Interface contacts:
Residue P234 in protein 1 interacts with residue F13 in protein 2 (closest heavy-atom distance 3.4 Å).
Residue K254 in protein 1 is in contact with residue G4 in protein 2 (closest heavy-atom distance 3.1 Å).
Residue G127 in protein 1 contacts residue G12 in protein 2 (closest heavy-atom distance 4.4 Å).
Residue A252 in protein 1 contacts residue C11 in protein 2 (closest heavy-atom distance 4.2 Å).
Residue I255 in protein 1 contacts residue G4 in protein 2 (closest heavy-atom distance 3.1 Å).
Residue P234 in protein 1 contacts residue L8 in protein 2 (closest heavy-atom distance 3.6 Å).
Residue H44 in protein 1 is in contact with residue T7 in protein 2 (closest heavy-atom distance 3.4 Å).
Residue S46 in protein 1 contacts residue L8 in protein 2 (closest heavy-atom distance 3.5 Å).
Residue P129 in protein 1 contacts residue G12 in protein 2 (closest heavy-atom distance 3.5 Å).
Residue K254 in protein 1 is in contact with residue L6 in protein 2 (closest heavy-atom distance 4.6 Å).
Residue V45 in protein 1 interacts with residue Q5 in protein 2 (closest heavy-atom distance 3.2 Å).
Residue I128 in protein 1 is in contact with residue F13 in protein 2 (closest heavy-atom distance 3.7 Å).
Residue L251 in protein 1 is in contact with residue L8 in protein 2 (closest heavy-atom distance 4.4 Å).
Residue I255 in protein 1 is in contact with residue L6 in protein 2 (closest heavy-atom distance 3.9 Å).
Residue V45 in protein 1 is in contact with residue L6 in protein 2 (closest heavy-atom distance 3.5 Å).
Residue Q125 in protein 1 interacts with residue S14 in protein 2 (closest heavy-atom distance 4.2 Å).
Residue A208 in protein 1 is in contact with residue Q5 in protein 2 (closest heavy-atom distance 3.9 Å).
Residue G127 in protein 1 is in contact with residue F13 in protein 2 (closest heavy-atom distance 3.3 Å).
Residue V45 in protein 1 interacts with residue T7 in protein 2 (closest heavy-atom distance 4.4 Å).
Residue P129 in protein 1 contacts residue F13 in protein 2 (closest heavy-atom distance 3.3 Å).
Residue P129 in protein 1 is in contact with residue C11 in protein 2 (closest heavy-atom distance 3.8 Å).
Residue A252 in protein 1 interacts with residue Q5 in protein 2 (closest heavy-atom distance 3.0 Å).
Residue Y250 in protein 1 interacts with residue L8 in protein 2 (closest heavy-atom distance 4.2 Å).
Residue P253 in protein 1 is in contact with residue Q5 in protein 2 (closest heavy-atom distance 3.0 Å).
Residue S43 in protein 1 is in contact with residue T7 in protein 2 (closest heavy-atom distance 4.1 Å).
Residue M40 in protein 1 contacts residue L9 in protein 2 (closest heavy-atom distance 3.7 Å).
Residue K254 in protein 1 is in contact with residue Q5 in protein 2 (closest heavy-atom distance 3.9 Å).
Residue M40 in protein 1 is in contact with residue S14 in protein 2 (closest heavy-atom distance 4.8 Å).
Residue L126 in protein 1 contacts residue S14 in protein 2 (closest heavy-atom distance 3.7 Å).
Residue P253 in protein 1 is in contact with residue L6 in protein 2 (closest heavy-atom distance 3.4 Å).
Residue A252 in protein 1 interacts with residue T7 in protein 2 (closest heavy-atom distance 4.0 Å).
Residue M40 in protein 1 interacts with residue L8 in protein 2 (closest heavy-atom distance 3.9 Å).
Residue H44 in protein 1 interacts with residue L9 in protein 2 (closest heavy-atom distance 3.8 Å).
Residue V45 in protein 1 contacts residue L8 in protein 2 (closest heavy-atom distance 3.2 Å).
Residue G127 in protein 1 is in contact with residue S14 in protein 2 (closest heavy-atom distance 3.1 Å).
Residue A252 in protein 1 is in contact with residue L6 in protein 2 (closest heavy-atom distance 3.4 Å).
Residue H44 in protein 1 is in contact with residue L8 in protein 2 (closest heavy-atom distance 2.9 Å).
Residue Y250 in protein 1 contacts residue F13 in protein 2 (closest heavy-atom distance 3.5 Å).
Residue P253 in protein 1 is in contact with residue C11 in protein 2 (closest heavy-atom distance 3.9 Å).
Residue P234 in protein 1 is in contact with residue C11 in protein 2 (closest heavy-atom distance 3.8 Å).
Residue A252 in protein 1 is in contact with residue L8 in protein 2 (closest heavy-atom distance 3.7 Å).
Residue L47 in protein 1 contacts residue L8 in protein 2 (closest heavy-atom distance 3.8 Å).

This data describes a binding interaction between two proteins.

Sequence of protein 2:
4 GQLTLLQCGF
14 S

Sequence of protein 1:
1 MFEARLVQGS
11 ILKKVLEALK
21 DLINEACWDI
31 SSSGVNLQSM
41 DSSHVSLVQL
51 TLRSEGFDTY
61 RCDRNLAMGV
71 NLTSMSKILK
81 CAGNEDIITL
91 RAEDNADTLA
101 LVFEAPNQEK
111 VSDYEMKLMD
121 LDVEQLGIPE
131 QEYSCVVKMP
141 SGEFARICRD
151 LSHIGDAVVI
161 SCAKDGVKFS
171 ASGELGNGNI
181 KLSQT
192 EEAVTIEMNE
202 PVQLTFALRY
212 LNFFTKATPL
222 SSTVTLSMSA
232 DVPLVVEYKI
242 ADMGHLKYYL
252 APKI